These two protein chains interact to form a complex.

Sequence of chain B:
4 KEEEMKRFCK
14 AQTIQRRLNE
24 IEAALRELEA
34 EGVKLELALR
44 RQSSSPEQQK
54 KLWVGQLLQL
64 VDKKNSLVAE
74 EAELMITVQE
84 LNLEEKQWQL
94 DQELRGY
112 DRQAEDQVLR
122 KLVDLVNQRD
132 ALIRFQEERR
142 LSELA

Sequence of chain A:
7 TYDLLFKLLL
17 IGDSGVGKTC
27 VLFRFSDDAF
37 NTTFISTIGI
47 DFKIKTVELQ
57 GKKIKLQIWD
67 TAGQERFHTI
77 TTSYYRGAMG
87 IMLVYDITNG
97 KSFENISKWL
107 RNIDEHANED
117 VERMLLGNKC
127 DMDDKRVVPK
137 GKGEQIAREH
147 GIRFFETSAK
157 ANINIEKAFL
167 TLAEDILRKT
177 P

Contacts between the two chains:
Residue P177 in chain A is in contact with residue E139 in chain B (closest heavy-atom distance 3.8 Å).
Residue I44 in chain A contacts residue Q52 in chain B (closest heavy-atom distance 4.2 Å).
Residue G83 in chain A contacts residue S143 in chain B (closest heavy-atom distance 4.5 Å).
Residue M85 in chain A is in contact with residue F136 in chain B (closest heavy-atom distance 4.1 Å).
Residue F48 in chain A is in contact with residue V71 in chain B (closest heavy-atom distance 4.2 Å).
Residue Y8 in chain A is in contact with residue V71 in chain B (closest heavy-atom distance 4.3 Å).
Residue Y8 in chain A is in contact with residue Q82 in chain B (closest heavy-atom distance 4.4 Å).
Residue D9 in chain A is in contact with residue I79 in chain B (closest heavy-atom distance 4.2 Å).
Residue N114 in chain A is in contact with residue A146 in chain B (closest heavy-atom distance 4.0 Å).
Residue T176 in chain A is in contact with residue E139 in chain B (closest heavy-atom distance 4.1 Å).
Residue L11 in chain A interacts with residue A75 in chain B (closest heavy-atom distance 3.8 Å).
Residue I46 in chain A contacts residue V64 in chain B (closest heavy-atom distance 3.9 Å).
Residue R72 in chain A interacts with residue P49 in chain B (closest heavy-atom distance 3.3 Å).
Residue P177 in chain A is in contact with residue A132 in chain B (closest heavy-atom distance 4.3 Å).
Residue L10 in chain A is in contact with residue L133 in chain B (closest heavy-atom distance 4.4 Å).
Residue R72 in chain A is in contact with residue E50 in chain B (closest heavy-atom distance 3.9 Å).
Residue T7 in chain A contacts residue M78 in chain B (closest heavy-atom distance 3.4 Å).
Residue F48 in chain A contacts residue E32 in chain B (closest heavy-atom distance 4.6 Å).
Residue S42 in chain A interacts with residue R43 in chain B (closest heavy-atom distance 3.1 Å).
Residue Y8 in chain A interacts with residue A75 in chain B (closest heavy-atom distance 3.4 Å).
Residue F48 in chain A contacts residue V64 in chain B (closest heavy-atom distance 4.0 Å).
Residue W65 in chain A is in contact with residue N68 in chain B (closest heavy-atom distance 3.8 Å).
Residue F12 in chain A contacts residue F136 in chain B (closest heavy-atom distance 4.4 Å).
Residue I76 in chain A contacts residue K53 in chain B (closest heavy-atom distance 4.2 Å).
Residue K61 in chain A is in contact with residue E74 in chain B (closest heavy-atom distance 2.5 Å).
Residue Y80 in chain A is in contact with residue D65 in chain B (closest heavy-atom distance 4.0 Å).
Residue R72 in chain A is in contact with residue K53 in chain B (closest heavy-atom distance 3.1 Å).
Residue D9 in chain A is in contact with residue Q82 in chain B (closest heavy-atom distance 2.7 Å).
Residue D47 in chain A contacts residue K67 in chain B (closest heavy-atom distance 3.4 Å).
Residue I44 in chain A interacts with residue W56 in chain B (closest heavy-atom distance 3.1 Å).
Residue Q63 in chain A contacts residue N68 in chain B (closest heavy-atom distance 3.1 Å).
Residue R82 in chain A is in contact with residue S143 in chain B (closest heavy-atom distance 3.3 Å).
Residue I44 in chain A is in contact with residue R43 in chain B (closest heavy-atom distance 3.0 Å).
Residue I41 in chain A interacts with residue R43 in chain B (closest heavy-atom distance 3.1 Å).
Residue F48 in chain A is in contact with residue N68 in chain B (closest heavy-atom distance 4.0 Å).
Residue R82 in chain A contacts residue E144 in chain B (closest heavy-atom distance 4.5 Å).
Residue P177 in chain A contacts residue R135 in chain B (closest heavy-atom distance 3.4 Å).
Residue F73 in chain A is in contact with residue K53 in chain B (closest heavy-atom distance 3.7 Å).
Residue N114 in chain A interacts with residue S143 in chain B (closest heavy-atom distance 3.2 Å).
Residue G45 in chain A is in contact with residue W56 in chain B (closest heavy-atom distance 3.7 Å).
Residue T176 in chain A interacts with residue F136 in chain B (closest heavy-atom distance 3.9 Å).
Residue W65 in chain A interacts with residue V64 in chain B (closest heavy-atom distance 3.9 Å).
Residue L11 in chain A is in contact with residue V71 in chain B (closest heavy-atom distance 4.0 Å).
Residue D47 in chain A contacts residue V64 in chain B (closest heavy-atom distance 3.2 Å).
Residue G83 in chain A contacts residue R140 in chain B (closest heavy-atom distance 2.9 Å).
Residue L11 in chain A contacts residue F136 in chain B (closest heavy-atom distance 4.2 Å).
Residue F48 in chain A interacts with residue K67 in chain B (closest heavy-atom distance 3.7 Å).
Residue Y8 in chain A interacts with residue M78 in chain B (closest heavy-atom distance 3.0 Å).
Residue K49 in chain A is in contact with residue E32 in chain B (closest heavy-atom distance 4.6 Å).
Residue K13 in chain A contacts residue N68 in chain B (closest heavy-atom distance 3.0 Å).
Residue Y80 in chain A contacts residue L61 in chain B (closest heavy-atom distance 3.1 Å).
Residue M85 in chain A contacts residue R140 in chain B (closest heavy-atom distance 3.4 Å).
Residue Y8 in chain A contacts residue E74 in chain B (closest heavy-atom distance 2.8 Å).
Residue K58 in chain A contacts residue Q82 in chain B (closest heavy-atom distance 4.4 Å).
Residue Q63 in chain A is in contact with residue V71 in chain B (closest heavy-atom distance 3.7 Å).
Residue I76 in chain A contacts residue W56 in chain B (closest heavy-atom distance 4.2 Å).
Residue I46 in chain A is in contact with residue W56 in chain B (closest heavy-atom distance 3.3 Å).
Residue L10 in chain A is in contact with residue F136 in chain B (closest heavy-atom distance 3.6 Å).
Residue I76 in chain A is in contact with residue V57 in chain B (closest heavy-atom distance 3.8 Å).
Residue P177 in chain A interacts with residue F136 in chain B (closest heavy-atom distance 4.3 Å).